Sequence of the first protein:
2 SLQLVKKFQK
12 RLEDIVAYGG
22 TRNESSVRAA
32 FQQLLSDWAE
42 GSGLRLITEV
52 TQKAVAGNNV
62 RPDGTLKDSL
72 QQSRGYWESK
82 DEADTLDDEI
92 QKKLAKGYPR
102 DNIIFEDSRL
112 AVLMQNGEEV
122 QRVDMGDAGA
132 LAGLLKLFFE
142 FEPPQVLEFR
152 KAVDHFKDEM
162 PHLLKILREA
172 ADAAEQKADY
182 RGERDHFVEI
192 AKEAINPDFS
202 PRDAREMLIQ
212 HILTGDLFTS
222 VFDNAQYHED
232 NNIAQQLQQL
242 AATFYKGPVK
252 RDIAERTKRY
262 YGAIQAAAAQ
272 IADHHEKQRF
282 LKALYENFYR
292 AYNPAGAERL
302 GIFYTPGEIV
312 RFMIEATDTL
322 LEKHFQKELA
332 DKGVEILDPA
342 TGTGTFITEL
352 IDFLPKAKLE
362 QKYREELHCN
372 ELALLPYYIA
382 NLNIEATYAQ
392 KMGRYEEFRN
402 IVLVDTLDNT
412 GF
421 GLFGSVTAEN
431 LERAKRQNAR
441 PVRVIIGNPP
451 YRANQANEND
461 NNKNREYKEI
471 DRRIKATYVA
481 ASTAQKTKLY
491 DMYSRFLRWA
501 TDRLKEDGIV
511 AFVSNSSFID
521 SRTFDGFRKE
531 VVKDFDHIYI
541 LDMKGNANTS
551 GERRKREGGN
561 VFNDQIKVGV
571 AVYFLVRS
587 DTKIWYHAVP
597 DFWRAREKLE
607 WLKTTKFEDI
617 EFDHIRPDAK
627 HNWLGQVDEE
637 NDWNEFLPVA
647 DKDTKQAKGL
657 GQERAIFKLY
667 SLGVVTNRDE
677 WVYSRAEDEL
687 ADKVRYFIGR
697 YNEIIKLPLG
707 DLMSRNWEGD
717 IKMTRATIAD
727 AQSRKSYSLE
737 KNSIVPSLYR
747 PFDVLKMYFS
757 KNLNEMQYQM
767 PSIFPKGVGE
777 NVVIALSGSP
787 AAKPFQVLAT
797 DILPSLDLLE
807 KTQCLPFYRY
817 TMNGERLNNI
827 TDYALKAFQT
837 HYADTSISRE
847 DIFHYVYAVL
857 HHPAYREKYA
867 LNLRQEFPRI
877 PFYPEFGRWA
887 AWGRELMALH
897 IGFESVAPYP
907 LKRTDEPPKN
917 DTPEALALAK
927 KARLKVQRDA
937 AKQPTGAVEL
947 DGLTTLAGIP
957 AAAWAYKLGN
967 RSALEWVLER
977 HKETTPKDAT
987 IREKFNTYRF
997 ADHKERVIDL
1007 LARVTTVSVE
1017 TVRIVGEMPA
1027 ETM

Interface contacts:
Residue Y19 in the second protein contacts residue G44 in the first protein (closest heavy-atom distance 3.6 Å).
Residue Q33 in the second protein is in contact with residue A30 in the first protein (closest heavy-atom distance 3.9 Å).
Residue F354 in the second protein is in contact with residue K11 in the first protein (closest heavy-atom distance 3.1 Å).
Residue R622 in the second protein interacts with residue K328 in the first protein (closest heavy-atom distance 3.5 Å).
Residue S26 in the second protein is in contact with residue E50 in the first protein (closest heavy-atom distance 3.9 Å).
Residue S27 in the second protein is in contact with residue T49 in the first protein (closest heavy-atom distance 2.9 Å).
Residue S27 in the second protein interacts with residue I48 in the first protein (closest heavy-atom distance 3.9 Å).
Residue Y19 in the second protein is in contact with residue D69 in the first protein (closest heavy-atom distance 3.4 Å).
Residue R622 in the second protein interacts with residue Q327 in the first protein (closest heavy-atom distance 3.4 Å).
Residue T320 in the second protein interacts with residue Q4 in the first protein (closest heavy-atom distance 3.6 Å).
Residue T22 in the second protein contacts residue I48 in the first protein (closest heavy-atom distance 4.1 Å).
Residue Y19 in the second protein is in contact with residue K68 in the first protein (closest heavy-atom distance 3.2 Å).
Residue S27 in the second protein contacts residue E50 in the first protein (closest heavy-atom distance 3.5 Å).
Residue E329 in the second protein is in contact with residue K7 in the first protein (closest heavy-atom distance 3.8 Å).
Residue R12 in the second protein interacts with residue E41 in the first protein (closest heavy-atom distance 3.4 Å).
Residue E50 in the second protein interacts with residue S26 in the first protein (closest heavy-atom distance 3.9 Å).
Residue I48 in the second protein interacts with residue I16 in the first protein (closest heavy-atom distance 3.8 Å).
Residue I48 in the second protein contacts residue G20 in the first protein (closest heavy-atom distance 3.8 Å).
Residue Y19 in the second protein is in contact with residue S70 in the first protein (closest heavy-atom distance 3.9 Å).
Residue Q72 in the second protein contacts residue Y19 in the first protein (closest heavy-atom distance 3.4 Å).
Residue E41 in the second protein contacts residue R12 in the first protein (closest heavy-atom distance 3.2 Å).
Residue H620 in the second protein is in contact with residue E329 in the first protein (closest heavy-atom distance 3.3 Å).
Residue E323 in the second protein contacts residue L3 in the first protein (closest heavy-atom distance 3.8 Å).
Residue E323 in the second protein interacts with residue K7 in the first protein (closest heavy-atom distance 3.6 Å).
Residue T49 in the second protein is in contact with residue S26 in the first protein (closest heavy-atom distance 3.3 Å).
Residue D319 in the second protein interacts with residue Q4 in the first protein (closest heavy-atom distance 4.0 Å).
Residue R46 in the second protein is in contact with residue Y19 in the first protein (closest heavy-atom distance 3.5 Å).
Residue Q33 in the second protein is in contact with residue Q33 in the first protein (closest heavy-atom distance 3.5 Å).
Residue G44 in the second protein is in contact with residue Y19 in the first protein (closest heavy-atom distance 4.0 Å).
Residue K8 in the second protein is in contact with residue E41 in the first protein (closest heavy-atom distance 3.9 Å).
Residue K68 in the second protein contacts residue Y19 in the first protein (closest heavy-atom distance 3.3 Å).
Residue Q34 in the second protein is in contact with residue D38 in the first protein (closest heavy-atom distance 3.2 Å).
Residue Q72 in the second protein contacts residue A18 in the first protein (closest heavy-atom distance 3.0 Å).
Residue R46 in the second protein interacts with residue D15 in the first protein (closest heavy-atom distance 3.0 Å).
Residue G20 in the second protein interacts with residue I48 in the first protein (closest heavy-atom distance 3.8 Å).
Residue D38 in the second protein interacts with residue Q34 in the first protein (closest heavy-atom distance 3.0 Å).
Residue K357 in the second protein interacts with residue E14 in the first protein (closest heavy-atom distance 3.3 Å).
Residue S70 in the second protein contacts residue Y19 in the first protein (closest heavy-atom distance 3.8 Å).
Residue D319 in the second protein contacts residue K7 in the first protein (closest heavy-atom distance 3.0 Å).
Residue S26 in the second protein interacts with residue T49 in the first protein (closest heavy-atom distance 3.2 Å).
Residue Q34 in the second protein contacts residue S37 in the first protein (closest heavy-atom distance 3.7 Å).
Residue E614 in the second protein contacts residue Q4 in the first protein (closest heavy-atom distance 3.4 Å).
Residue E323 in the second protein interacts with residue Q4 in the first protein (closest heavy-atom distance 3.1 Å).
Residue D69 in the second protein is in contact with residue Y19 in the first protein (closest heavy-atom distance 3.2 Å).
Residue Q34 in the second protein contacts residue Q34 in the first protein (closest heavy-atom distance 3.5 Å).
Residue I16 in the second protein contacts residue I48 in the first protein (closest heavy-atom distance 3.8 Å).
Residue Q72 in the second protein interacts with residue G21 in the first protein (closest heavy-atom distance 3.6 Å).
Residue R622 in the second protein contacts residue D332 in the first protein (closest heavy-atom distance 3.2 Å).
Residue Y19 in the second protein contacts residue R46 in the first protein (closest heavy-atom distance 3.5 Å).
Residue A18 in the second protein contacts residue Q72 in the first protein (closest heavy-atom distance 3.2 Å).
Residue R622 in the second protein is in contact with residue E329 in the first protein (closest heavy-atom distance 3.2 Å).
Residue D15 in the second protein is in contact with residue R46 in the first protein (closest heavy-atom distance 3.2 Å).
Residue R622 in the second protein is in contact with residue E323 in the first protein (closest heavy-atom distance 3.0 Å).
Residue G21 in the second protein is in contact with residue Q72 in the first protein (closest heavy-atom distance 3.9 Å).
Residue T49 in the second protein interacts with residue S27 in the first protein (closest heavy-atom distance 3.5 Å).
Residue I48 in the second protein interacts with residue S27 in the first protein (closest heavy-atom distance 4.0 Å).
Residue Y19 in the second protein interacts with residue Q72 in the first protein (closest heavy-atom distance 3.4 Å).
Residue E617 in the second protein interacts with residue A358 in the first protein (closest heavy-atom distance 4.0 Å).
Residue A30 in the second protein is in contact with residue Q33 in the first protein (closest heavy-atom distance 3.9 Å).
Residue P356 in the second protein interacts with residue E14 in the first protein (closest heavy-atom distance 3.8 Å).

The following describes two proteins that form a bound complex.

Sequence of the second protein:
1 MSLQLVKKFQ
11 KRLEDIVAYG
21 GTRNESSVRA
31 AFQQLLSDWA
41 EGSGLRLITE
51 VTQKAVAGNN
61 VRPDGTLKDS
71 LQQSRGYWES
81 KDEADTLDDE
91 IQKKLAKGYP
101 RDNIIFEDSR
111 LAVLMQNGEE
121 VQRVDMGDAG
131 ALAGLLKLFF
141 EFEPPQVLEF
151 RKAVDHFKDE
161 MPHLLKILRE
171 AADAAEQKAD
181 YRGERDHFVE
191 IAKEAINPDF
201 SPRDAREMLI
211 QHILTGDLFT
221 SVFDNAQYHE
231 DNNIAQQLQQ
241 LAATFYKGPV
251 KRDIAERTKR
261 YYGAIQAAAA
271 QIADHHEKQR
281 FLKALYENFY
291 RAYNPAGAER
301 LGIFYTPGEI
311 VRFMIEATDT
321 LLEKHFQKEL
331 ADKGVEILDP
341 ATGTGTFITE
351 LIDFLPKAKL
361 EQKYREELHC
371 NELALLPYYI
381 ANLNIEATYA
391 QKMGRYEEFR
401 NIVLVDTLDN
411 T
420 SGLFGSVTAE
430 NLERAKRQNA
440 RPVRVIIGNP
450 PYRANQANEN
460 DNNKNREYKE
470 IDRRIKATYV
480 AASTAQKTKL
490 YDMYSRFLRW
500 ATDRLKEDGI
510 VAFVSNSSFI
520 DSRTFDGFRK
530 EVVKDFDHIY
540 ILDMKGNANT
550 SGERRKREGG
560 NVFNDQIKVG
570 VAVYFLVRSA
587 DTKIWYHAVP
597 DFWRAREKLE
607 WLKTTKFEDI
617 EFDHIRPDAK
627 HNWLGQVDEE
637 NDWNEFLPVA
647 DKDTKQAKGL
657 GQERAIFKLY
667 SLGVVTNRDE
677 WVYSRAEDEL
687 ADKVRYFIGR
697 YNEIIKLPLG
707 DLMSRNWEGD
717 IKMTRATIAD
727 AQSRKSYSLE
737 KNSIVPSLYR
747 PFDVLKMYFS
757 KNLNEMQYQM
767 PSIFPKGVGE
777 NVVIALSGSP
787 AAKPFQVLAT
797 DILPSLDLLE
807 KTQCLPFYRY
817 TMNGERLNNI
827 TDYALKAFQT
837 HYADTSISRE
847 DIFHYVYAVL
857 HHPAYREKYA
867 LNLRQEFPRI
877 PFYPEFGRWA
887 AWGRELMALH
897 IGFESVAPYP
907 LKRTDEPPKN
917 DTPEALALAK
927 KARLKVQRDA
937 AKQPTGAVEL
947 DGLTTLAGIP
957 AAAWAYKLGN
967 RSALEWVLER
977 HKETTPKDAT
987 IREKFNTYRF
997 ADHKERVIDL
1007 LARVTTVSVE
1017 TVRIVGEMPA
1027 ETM